These two protein chains interact to form a complex.

Residue-level contacts at the interface:
Residue T101 in chain B contacts residue W10 in chain A (closest heavy-atom distance 4.9 Å).
Residue Y104 in chain B is in contact with residue W10 in chain A (closest heavy-atom distance 3.4 Å).
Residue Y54 in chain B interacts with residue I4 in chain A (closest heavy-atom distance 4.1 Å).
Residue Y59 in chain B is in contact with residue G8 in chain A (closest heavy-atom distance 3.7 Å).
Residue Y51 in chain B contacts residue T6 in chain A (closest heavy-atom distance 4.2 Å).
Residue Y34 in chain B interacts with residue N5 in chain A (closest heavy-atom distance 2.7 Å).
Residue Y51 in chain B is in contact with residue N5 in chain A (closest heavy-atom distance 2.3 Å).
Residue Y34 in chain B contacts residue I4 in chain A (closest heavy-atom distance 3.5 Å).
Residue T58 in chain B contacts residue N7 in chain A (closest heavy-atom distance 4.8 Å).
Residue Y51 in chain B contacts residue N7 in chain A (closest heavy-atom distance 4.3 Å).
Residue Y59 in chain B is in contact with residue N7 in chain A (closest heavy-atom distance 3.6 Å).
Residue Y104 in chain B is in contact with residue Q2 in chain A (closest heavy-atom distance 3.5 Å).
Residue Y59 in chain B contacts residue N5 in chain A (closest heavy-atom distance 4.9 Å).
Residue T101 in chain B is in contact with residue L3 in chain A (closest heavy-atom distance 4.1 Å).
Residue I99 in chain B contacts residue W10 in chain A (closest heavy-atom distance 4.2 Å).
Residue Y34 in chain B interacts with residue L3 in chain A (closest heavy-atom distance 5.0 Å).
Residue Y34 in chain B interacts with residue W10 in chain A (closest heavy-atom distance 3.6 Å).
Residue Y51 in chain B is in contact with residue G8 in chain A (closest heavy-atom distance 4.5 Å).
Residue Y104 in chain B interacts with residue L3 in chain A (closest heavy-atom distance 2.8 Å).

Sequence of chain A:
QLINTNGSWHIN

Sequence of chain B:
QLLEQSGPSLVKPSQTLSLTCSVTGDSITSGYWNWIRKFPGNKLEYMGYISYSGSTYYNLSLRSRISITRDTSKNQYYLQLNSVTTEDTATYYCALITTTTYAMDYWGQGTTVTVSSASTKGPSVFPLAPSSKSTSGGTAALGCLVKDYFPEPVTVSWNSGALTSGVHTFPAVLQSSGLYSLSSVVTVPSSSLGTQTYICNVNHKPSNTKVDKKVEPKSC